The following describes two proteins that form a bound complex.

Sequence of protein 2:
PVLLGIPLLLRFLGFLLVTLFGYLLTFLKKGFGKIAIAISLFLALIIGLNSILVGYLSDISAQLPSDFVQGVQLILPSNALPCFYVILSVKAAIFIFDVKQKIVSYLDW

Residue-level contacts at the interface:
Residue L82 in protein 2 interacts with residue F42 in protein 1 (closest heavy-atom distance 3.7 Å).
Residue F69 in protein 2 is in contact with residue G34 in protein 1 (closest heavy-atom distance 3.6 Å).
Residue I76 in protein 2 is in contact with residue G34 in protein 1 (closest heavy-atom distance 4.9 Å).
Residue F69 in protein 2 is in contact with residue V33 in protein 1 (closest heavy-atom distance 3.5 Å).
Residue G72 in protein 2 interacts with residue A35 in protein 1 (closest heavy-atom distance 3.8 Å).
Residue V73 in protein 2 is in contact with residue A35 in protein 1 (closest heavy-atom distance 4.2 Å).
Residue L75 in protein 2 is in contact with residue V31 in protein 1 (closest heavy-atom distance 4.3 Å).
Residue A81 in protein 2 contacts residue F42 in protein 1 (closest heavy-atom distance 3.6 Å).
Residue V73 in protein 2 is in contact with residue G38 in protein 1 (closest heavy-atom distance 3.9 Å).
Residue F69 in protein 2 is in contact with residue I37 in protein 1 (closest heavy-atom distance 4.4 Å).
Residue F85 in protein 2 interacts with residue F45 in protein 1 (closest heavy-atom distance 4.1 Å).
Residue L77 in protein 2 is in contact with residue F42 in protein 1 (closest heavy-atom distance 3.5 Å).
Residue I88 in protein 2 is in contact with residue T46 in protein 1 (closest heavy-atom distance 3.8 Å).
Residue G72 in protein 2 contacts residue V31 in protein 1 (closest heavy-atom distance 3.5 Å).
Residue D68 in protein 2 is in contact with residue V30 in protein 1 (closest heavy-atom distance 4.0 Å).
Residue I88 in protein 2 is in contact with residue F45 in protein 1 (closest heavy-atom distance 4.6 Å).
Residue G72 in protein 2 is in contact with residue G34 in protein 1 (closest heavy-atom distance 4.3 Å).
Residue F69 in protein 2 contacts residue V30 in protein 1 (closest heavy-atom distance 3.8 Å).
Residue Q71 in protein 2 is in contact with residue V31 in protein 1 (closest heavy-atom distance 3.7 Å).
Residue V73 in protein 2 contacts residue G34 in protein 1 (closest heavy-atom distance 3.4 Å).
Residue I76 in protein 2 contacts residue A35 in protein 1 (closest heavy-atom distance 3.0 Å).
Residue I88 in protein 2 is in contact with residue A49 in protein 1 (closest heavy-atom distance 4.2 Å).
Residue F85 in protein 2 is in contact with residue F42 in protein 1 (closest heavy-atom distance 4.8 Å).
Residue I76 in protein 2 is in contact with residue I39 in protein 1 (closest heavy-atom distance 3.5 Å).
Residue I76 in protein 2 contacts residue G38 in protein 1 (closest heavy-atom distance 4.0 Å).

Sequence of protein 1:
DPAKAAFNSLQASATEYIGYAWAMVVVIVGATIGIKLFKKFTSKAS